Sequence of protein 2:
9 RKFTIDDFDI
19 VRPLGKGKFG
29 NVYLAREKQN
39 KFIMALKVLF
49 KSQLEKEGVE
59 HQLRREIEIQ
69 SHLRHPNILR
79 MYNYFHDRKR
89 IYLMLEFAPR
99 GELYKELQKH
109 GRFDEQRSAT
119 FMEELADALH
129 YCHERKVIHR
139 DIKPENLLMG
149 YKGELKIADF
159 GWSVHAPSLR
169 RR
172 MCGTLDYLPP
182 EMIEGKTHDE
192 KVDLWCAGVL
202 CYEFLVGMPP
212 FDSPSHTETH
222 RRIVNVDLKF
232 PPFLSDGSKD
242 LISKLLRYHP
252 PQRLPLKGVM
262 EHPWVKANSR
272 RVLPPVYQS

Sequence of protein 1:
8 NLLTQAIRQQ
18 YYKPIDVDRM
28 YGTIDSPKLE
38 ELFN

Contacts between the two chains:
Residue N81 in protein 2 is in contact with residue I31 in protein 1 (closest heavy-atom distance 3.1 Å).
Residue K10 in protein 2 interacts with residue D32 in protein 1 (closest heavy-atom distance 3.4 Å).
Residue H84 in protein 2 contacts residue L39 in protein 1 (closest heavy-atom distance 3.8 Å).
Residue F40 in protein 2 interacts with residue Q17 in protein 1 (closest heavy-atom distance 3.2 Å).
Residue R78 in protein 2 is in contact with residue V24 in protein 1 (closest heavy-atom distance 4.0 Å).
Residue F83 in protein 2 is in contact with residue P34 in protein 1 (closest heavy-atom distance 4.0 Å).
Residue I41 in protein 2 is in contact with residue A13 in protein 1 (closest heavy-atom distance 4.0 Å).
Residue H84 in protein 2 contacts residue P34 in protein 1 (closest heavy-atom distance 3.7 Å).
Residue H84 in protein 2 contacts residue E38 in protein 1 (closest heavy-atom distance 4.1 Å).
Residue F11 in protein 2 is in contact with residue Y28 in protein 1 (closest heavy-atom distance 3.3 Å).
Residue F40 in protein 2 interacts with residue V24 in protein 1 (closest heavy-atom distance 4.1 Å).
Residue R9 in protein 2 interacts with residue I31 in protein 1 (closest heavy-atom distance 3.4 Å).
Residue I41 in protein 2 is in contact with residue Q17 in protein 1 (closest heavy-atom distance 2.6 Å).
Residue L61 in protein 2 is in contact with residue F40 in protein 1 (closest heavy-atom distance 3.3 Å).
Residue N38 in protein 2 interacts with residue Y28 in protein 1 (closest heavy-atom distance 3.5 Å).
Residue Y149 in protein 2 is in contact with residue I14 in protein 1 (closest heavy-atom distance 4.0 Å).
Residue F40 in protein 2 interacts with residue Y28 in protein 1 (closest heavy-atom distance 3.5 Å).
Residue K10 in protein 2 is in contact with residue S33 in protein 1 (closest heavy-atom distance 4.2 Å).
Residue Y278 in protein 2 interacts with residue P21 in protein 1 (closest heavy-atom distance 2.9 Å).
Residue N81 in protein 2 is in contact with residue S33 in protein 1 (closest heavy-atom distance 3.2 Å).
Residue N38 in protein 2 interacts with residue M27 in protein 1 (closest heavy-atom distance 2.8 Å).
Residue P275 in protein 2 is in contact with residue Y18 in protein 1 (closest heavy-atom distance 3.7 Å).
Residue R72 in protein 2 contacts residue D25 in protein 1 (closest heavy-atom distance 3.4 Å).
Residue Y82 in protein 2 is in contact with residue P34 in protein 1 (closest heavy-atom distance 3.3 Å).
Residue I89 in protein 2 interacts with residue F40 in protein 1 (closest heavy-atom distance 4.1 Å).
Residue K150 in protein 2 interacts with residue Y18 in protein 1 (closest heavy-atom distance 3.1 Å).
Residue F95 in protein 2 is in contact with residue I14 in protein 1 (closest heavy-atom distance 3.4 Å).
Residue F40 in protein 2 contacts residue I22 in protein 1 (closest heavy-atom distance 3.5 Å).
Residue P276 in protein 2 is in contact with residue P21 in protein 1 (closest heavy-atom distance 3.2 Å).
Residue E152 in protein 2 interacts with residue Y18 in protein 1 (closest heavy-atom distance 3.4 Å).
Residue M92 in protein 2 interacts with residue Y28 in protein 1 (closest heavy-atom distance 3.9 Å).
Residue P276 in protein 2 is in contact with residue Y18 in protein 1 (closest heavy-atom distance 3.2 Å).
Residue I89 in protein 2 is in contact with residue L39 in protein 1 (closest heavy-atom distance 3.9 Å).
Residue M42 in protein 2 is in contact with residue Y28 in protein 1 (closest heavy-atom distance 3.7 Å).
Residue L52 in protein 2 interacts with residue F40 in protein 1 (closest heavy-atom distance 4.0 Å).
Residue Y278 in protein 2 is in contact with residue I22 in protein 1 (closest heavy-atom distance 3.4 Å).
Residue E58 in protein 2 interacts with residue N41 in protein 1 (closest heavy-atom distance 4.2 Å).
Residue P97 in protein 2 is in contact with residue I14 in protein 1 (closest heavy-atom distance 3.6 Å).
Residue K150 in protein 2 interacts with residue Y19 in protein 1 (closest heavy-atom distance 3.5 Å).
Residue R78 in protein 2 contacts residue D25 in protein 1 (closest heavy-atom distance 2.6 Å).
Residue Y149 in protein 2 interacts with residue Y19 in protein 1 (closest heavy-atom distance 4.0 Å).
Residue Y82 in protein 2 contacts residue S33 in protein 1 (closest heavy-atom distance 4.0 Å).
Residue E66 in protein 2 interacts with residue L36 in protein 1 (closest heavy-atom distance 3.1 Å).
Residue N81 in protein 2 contacts residue D32 in protein 1 (closest heavy-atom distance 3.9 Å).
Residue V277 in protein 2 is in contact with residue P21 in protein 1 (closest heavy-atom distance 4.2 Å).
Residue R62 in protein 2 interacts with residue F40 in protein 1 (closest heavy-atom distance 3.0 Å).
Residue Y149 in protein 2 contacts residue R15 in protein 1 (closest heavy-atom distance 3.1 Å).
Residue F11 in protein 2 contacts residue I31 in protein 1 (closest heavy-atom distance 3.5 Å).
Residue K10 in protein 2 contacts residue I31 in protein 1 (closest heavy-atom distance 3.7 Å).
Residue E35 in protein 2 interacts with residue Y28 in protein 1 (closest heavy-atom distance 2.7 Å).
Residue V273 in protein 2 is in contact with residue Y18 in protein 1 (closest heavy-atom distance 4.1 Å).
Residue Y82 in protein 2 is in contact with residue L36 in protein 1 (closest heavy-atom distance 3.8 Å).
Residue K10 in protein 2 interacts with residue P34 in protein 1 (closest heavy-atom distance 3.5 Å).
Residue N81 in protein 2 interacts with residue Y28 in protein 1 (closest heavy-atom distance 3.1 Å).
Residue Y278 in protein 2 interacts with residue D23 in protein 1 (closest heavy-atom distance 3.0 Å).
Residue Y80 in protein 2 interacts with residue Y28 in protein 1 (closest heavy-atom distance 3.8 Å).
Residue E58 in protein 2 interacts with residue F40 in protein 1 (closest heavy-atom distance 3.1 Å).
Residue K49 in protein 2 contacts residue L39 in protein 1 (closest heavy-atom distance 4.0 Å).
Residue Y149 in protein 2 contacts residue Y18 in protein 1 (closest heavy-atom distance 3.5 Å).
Residue Y80 in protein 2 is in contact with residue V24 in protein 1 (closest heavy-atom distance 3.9 Å).

These two protein chains interact to form a complex.